Sequence of the second protein:
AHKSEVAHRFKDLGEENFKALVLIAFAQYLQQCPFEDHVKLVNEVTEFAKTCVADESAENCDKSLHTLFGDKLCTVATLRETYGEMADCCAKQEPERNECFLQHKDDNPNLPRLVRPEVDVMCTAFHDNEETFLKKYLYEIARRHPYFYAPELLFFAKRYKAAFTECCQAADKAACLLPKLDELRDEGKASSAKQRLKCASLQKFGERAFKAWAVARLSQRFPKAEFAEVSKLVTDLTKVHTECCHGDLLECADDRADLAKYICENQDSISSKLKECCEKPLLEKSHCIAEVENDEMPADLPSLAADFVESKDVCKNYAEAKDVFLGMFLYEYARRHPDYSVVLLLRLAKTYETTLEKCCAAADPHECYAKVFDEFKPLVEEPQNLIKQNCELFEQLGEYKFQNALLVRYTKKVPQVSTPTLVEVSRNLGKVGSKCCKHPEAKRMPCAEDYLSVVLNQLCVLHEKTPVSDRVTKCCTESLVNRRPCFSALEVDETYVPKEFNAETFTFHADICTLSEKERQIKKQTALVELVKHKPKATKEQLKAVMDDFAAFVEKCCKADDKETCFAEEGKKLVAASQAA

Residue-level contacts at the interface:
Residue N61 in the second protein contacts residue Y2 in the first protein (closest heavy-atom distance 3.8 Å).
Residue E60 in the second protein contacts residue Y2 in the first protein (closest heavy-atom distance 3.1 Å).

This data describes a binding interaction between two proteins.

Sequence of the first protein:
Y